Sequence of the first protein:
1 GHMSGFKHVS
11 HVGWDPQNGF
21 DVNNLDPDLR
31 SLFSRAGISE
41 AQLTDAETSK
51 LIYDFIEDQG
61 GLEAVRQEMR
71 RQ

The following describes two proteins that form a bound complex.

Residue-level contacts at the interface:
Residue L51 in the first protein contacts residue H18 in the second protein (closest heavy-atom distance 3.7 Å).
Residue E47 in the first protein contacts residue Q21 in the second protein (closest heavy-atom distance 4.3 Å).
Residue D45 in the first protein interacts with residue E28 in the second protein (closest heavy-atom distance 3.0 Å).
Residue G37 in the first protein is in contact with residue A23 in the second protein (closest heavy-atom distance 4.2 Å).
Residue L32 in the first protein is in contact with residue D6 in the second protein (closest heavy-atom distance 4.0 Å).
Residue A36 in the first protein interacts with residue L11 in the second protein (closest heavy-atom distance 3.4 Å).
Residue T48 in the first protein is in contact with residue I20 in the second protein (closest heavy-atom distance 3.1 Å).
Residue D45 in the first protein interacts with residue A27 in the second protein (closest heavy-atom distance 3.2 Å).
Residue T44 in the first protein contacts residue H29 in the second protein (closest heavy-atom distance 2.9 Å).
Residue A36 in the first protein interacts with residue M12 in the second protein (closest heavy-atom distance 3.2 Å).
Residue E47 in the first protein contacts residue G19 in the second protein (closest heavy-atom distance 3.3 Å).
Residue A41 in the first protein interacts with residue H29 in the second protein (closest heavy-atom distance 2.8 Å).
Residue I52 in the first protein contacts residue L11 in the second protein (closest heavy-atom distance 4.2 Å).
Residue I52 in the first protein contacts residue L15 in the second protein (closest heavy-atom distance 4.0 Å).
Residue L32 in the first protein interacts with residue A8 in the second protein (closest heavy-atom distance 3.2 Å).
Residue L32 in the first protein interacts with residue L11 in the second protein (closest heavy-atom distance 3.9 Å).
Residue Q42 in the first protein interacts with residue A23 in the second protein (closest heavy-atom distance 3.2 Å).
Residue I38 in the first protein interacts with residue L11 in the second protein (closest heavy-atom distance 3.4 Å).
Residue Q72 in the first protein contacts residue R10 in the second protein (closest heavy-atom distance 3.9 Å).
Residue F55 in the first protein is in contact with residue V7 in the second protein (closest heavy-atom distance 3.3 Å).
Residue Q72 in the first protein interacts with residue P5 in the second protein (closest heavy-atom distance 3.3 Å).
Residue F55 in the first protein interacts with residue H14 in the second protein (closest heavy-atom distance 3.5 Å).
Residue R35 in the first protein interacts with residue L4 in the second protein (closest heavy-atom distance 3.6 Å).
Residue A36 in the first protein interacts with residue A8 in the second protein (closest heavy-atom distance 3.5 Å).
Residue F55 in the first protein is in contact with residue L11 in the second protein (closest heavy-atom distance 3.4 Å).
Residue E47 in the first protein is in contact with residue I20 in the second protein (closest heavy-atom distance 4.1 Å).
Residue T48 in the first protein interacts with residue L15 in the second protein (closest heavy-atom distance 3.8 Å).
Residue A36 in the first protein is in contact with residue L4 in the second protein (closest heavy-atom distance 4.6 Å).
Residue D45 in the first protein is in contact with residue H29 in the second protein (closest heavy-atom distance 2.7 Å).
Residue Q42 in the first protein interacts with residue P22 in the second protein (closest heavy-atom distance 3.5 Å).
Residue D45 in the first protein interacts with residue Q21 in the second protein (closest heavy-atom distance 4.2 Å).
Residue R35 in the first protein interacts with residue A8 in the second protein (closest heavy-atom distance 3.3 Å).
Residue E68 in the first protein is in contact with residue V7 in the second protein (closest heavy-atom distance 3.3 Å).
Residue Q17 in the first protein contacts residue E28 in the second protein (closest heavy-atom distance 4.5 Å).
Residue L51 in the first protein interacts with residue L15 in the second protein (closest heavy-atom distance 4.1 Å).
Residue E68 in the first protein interacts with residue R10 in the second protein (closest heavy-atom distance 2.7 Å).
Residue L32 in the first protein is in contact with residue V7 in the second protein (closest heavy-atom distance 3.3 Å).
Residue E68 in the first protein interacts with residue D6 in the second protein (closest heavy-atom distance 3.9 Å).
Residue V65 in the first protein interacts with residue V7 in the second protein (closest heavy-atom distance 3.1 Å).
Residue A46 in the first protein interacts with residue E28 in the second protein (closest heavy-atom distance 3.2 Å).
Residue R35 in the first protein is in contact with residue D6 in the second protein (closest heavy-atom distance 2.7 Å).
Residue E68 in the first protein is in contact with residue P5 in the second protein (closest heavy-atom distance 4.6 Å).
Residue M69 in the first protein contacts residue V7 in the second protein (closest heavy-atom distance 3.9 Å).
Residue M69 in the first protein interacts with residue D6 in the second protein (closest heavy-atom distance 3.8 Å).
Residue I38 in the first protein contacts residue L15 in the second protein (closest heavy-atom distance 3.8 Å).
Residue L51 in the first protein interacts with residue I20 in the second protein (closest heavy-atom distance 3.3 Å).
Residue T48 in the first protein is in contact with residue Q21 in the second protein (closest heavy-atom distance 3.6 Å).
Residue G37 in the first protein contacts residue M12 in the second protein (closest heavy-atom distance 4.6 Å).
Residue D54 in the first protein contacts residue H14 in the second protein (closest heavy-atom distance 2.7 Å).
Residue Q72 in the first protein contacts residue Q9 in the second protein (closest heavy-atom distance 4.1 Å).
Residue F33 in the first protein contacts residue L11 in the second protein (closest heavy-atom distance 3.7 Å).
Residue Q42 in the first protein is in contact with residue Q21 in the second protein (closest heavy-atom distance 2.9 Å).
Residue Q59 in the first protein interacts with residue R10 in the second protein (closest heavy-atom distance 3.5 Å).
Residue R35 in the first protein contacts residue M12 in the second protein (closest heavy-atom distance 3.4 Å).
Residue Q42 in the first protein interacts with residue I20 in the second protein (closest heavy-atom distance 3.5 Å).
Residue S39 in the first protein contacts residue A23 in the second protein (closest heavy-atom distance 3.5 Å).
Residue Q72 in the first protein interacts with residue D6 in the second protein (closest heavy-atom distance 3.9 Å).
Residue R71 in the first protein is in contact with residue R10 in the second protein (closest heavy-atom distance 3.7 Å).
Residue L51 in the first protein is in contact with residue H14 in the second protein (closest heavy-atom distance 3.2 Å).
Residue F55 in the first protein contacts residue R10 in the second protein (closest heavy-atom distance 3.2 Å).

Sequence of the second protein:
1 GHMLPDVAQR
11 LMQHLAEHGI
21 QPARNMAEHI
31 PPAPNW